Contacts between the two chains:
Residue C7 in protein 1 interacts with residue A2 in protein 2 (closest heavy-atom distance 4.9 Å).
Residue Y3 in protein 1 contacts residue R11 in protein 2 (closest heavy-atom distance 3.2 Å).
Residue K41 in protein 1 is in contact with residue C6 in protein 2 (closest heavy-atom distance 4.7 Å).
Residue C39 in protein 1 interacts with residue C8 in protein 2 (closest heavy-atom distance 4.9 Å).
Residue Y6 in protein 1 contacts residue C8 in protein 2 (closest heavy-atom distance 4.7 Å).
Residue Y6 in protein 1 interacts with residue P9 in protein 2 (closest heavy-atom distance 3.2 Å).
Residue V40 in protein 1 is in contact with residue C6 in protein 2 (closest heavy-atom distance 4.4 Å).
Residue C5 in protein 1 is in contact with residue V7 in protein 2 (closest heavy-atom distance 3.6 Å).
Residue V40 in protein 1 is in contact with residue C3 in protein 2 (closest heavy-atom distance 3.8 Å).
Residue V40 in protein 1 contacts residue S4 in protein 2 (closest heavy-atom distance 4.2 Å).
Residue T8 in protein 1 contacts residue C3 in protein 2 (closest heavy-atom distance 3.8 Å).
Residue K41 in protein 1 is in contact with residue S4 in protein 2 (closest heavy-atom distance 3.9 Å).
Residue T8 in protein 1 interacts with residue V7 in protein 2 (closest heavy-atom distance 2.7 Å).
Residue C30 in protein 1 interacts with residue C3 in protein 2 (closest heavy-atom distance 5.0 Å).
Residue E2 in protein 1 is in contact with residue R11 in protein 2 (closest heavy-atom distance 2.9 Å).
Residue T8 in protein 1 is in contact with residue E5 in protein 2 (closest heavy-atom distance 2.6 Å).
Residue V40 in protein 1 interacts with residue T1 in protein 2 (closest heavy-atom distance 4.2 Å).
Residue D9 in protein 1 is in contact with residue C3 in protein 2 (closest heavy-atom distance 3.4 Å).
Residue D9 in protein 1 interacts with residue S4 in protein 2 (closest heavy-atom distance 3.6 Å).
Residue E1 in protein 1 is in contact with residue P9 in protein 2 (closest heavy-atom distance 4.8 Å).
Residue Y6 in protein 1 interacts with residue E5 in protein 2 (closest heavy-atom distance 4.6 Å).
Residue C7 in protein 1 is in contact with residue E5 in protein 2 (closest heavy-atom distance 4.2 Å).
Residue C7 in protein 1 interacts with residue C3 in protein 2 (closest heavy-atom distance 2.0 Å).
Residue Y11 in protein 1 is in contact with residue C3 in protein 2 (closest heavy-atom distance 3.3 Å).
Residue F17 in protein 1 contacts residue C3 in protein 2 (closest heavy-atom distance 4.3 Å).
Residue Y3 in protein 1 is in contact with residue C8 in protein 2 (closest heavy-atom distance 3.8 Å).
Residue V40 in protein 1 interacts with residue A2 in protein 2 (closest heavy-atom distance 3.5 Å).
Residue E2 in protein 1 interacts with residue C8 in protein 2 (closest heavy-atom distance 4.1 Å).
Residue F17 in protein 1 is in contact with residue T1 in protein 2 (closest heavy-atom distance 4.1 Å).
Residue Y6 in protein 1 contacts residue C6 in protein 2 (closest heavy-atom distance 4.2 Å).
Residue K4 in protein 1 is in contact with residue C8 in protein 2 (closest heavy-atom distance 4.4 Å).
Residue C5 in protein 1 interacts with residue C8 in protein 2 (closest heavy-atom distance 2.0 Å).
Residue E1 in protein 1 interacts with residue C8 in protein 2 (closest heavy-atom distance 3.2 Å).
Residue D38 in protein 1 is in contact with residue C6 in protein 2 (closest heavy-atom distance 4.7 Å).
Residue D9 in protein 1 is in contact with residue E5 in protein 2 (closest heavy-atom distance 2.7 Å).
Residue Y6 in protein 1 is in contact with residue V7 in protein 2 (closest heavy-atom distance 3.1 Å).
Residue C7 in protein 1 interacts with residue C6 in protein 2 (closest heavy-atom distance 4.7 Å).
Residue F17 in protein 1 is in contact with residue A2 in protein 2 (closest heavy-atom distance 4.8 Å).
Residue C39 in protein 1 interacts with residue C6 in protein 2 (closest heavy-atom distance 2.0 Å).
Residue C7 in protein 1 is in contact with residue V7 in protein 2 (closest heavy-atom distance 4.9 Å).

These two protein chains interact to form a complex.

Sequence of protein 2:
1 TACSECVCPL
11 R

Sequence of protein 1:
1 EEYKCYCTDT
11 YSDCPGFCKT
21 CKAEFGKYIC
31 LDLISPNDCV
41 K